These two protein chains interact to form a complex.

Sequence of the second protein:
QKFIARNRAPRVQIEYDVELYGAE

Residue-level contacts at the interface:
Residue A247 in the first protein interacts with residue Q20 in the second protein (closest heavy-atom distance 3.5 Å).
Residue Q236 in the first protein contacts residue Q20 in the second protein (closest heavy-atom distance 3.6 Å).
Residue R223 in the first protein interacts with residue Q20 in the second protein (closest heavy-atom distance 3.5 Å).
Residue L182 in the first protein interacts with residue E26 in the second protein (closest heavy-atom distance 2.9 Å).
Residue P153 in the first protein is in contact with residue F10 in the second protein (closest heavy-atom distance 3.9 Å).
Residue M66 in the first protein contacts residue A30 in the second protein (closest heavy-atom distance 3.6 Å).
Residue A129 in the first protein is in contact with residue F10 in the second protein (closest heavy-atom distance 3.5 Å).
Residue D127 in the first protein is in contact with residue K9 in the second protein (closest heavy-atom distance 3.0 Å).
Residue F126 in the first protein is in contact with residue I11 in the second protein (closest heavy-atom distance 3.5 Å).
Residue E4 in the first protein interacts with residue Y28 in the second protein (closest heavy-atom distance 2.6 Å).
Residue G231 in the first protein is in contact with residue R15 in the second protein (closest heavy-atom distance 3.4 Å).
Residue V240 in the first protein is in contact with residue A12 in the second protein (closest heavy-atom distance 3.6 Å).
Residue T225 in the first protein interacts with residue R18 in the second protein (closest heavy-atom distance 2.8 Å).
Residue I34 in the first protein is in contact with residue G29 in the second protein (closest heavy-atom distance 3.5 Å).
Residue S180 in the first protein is in contact with residue E26 in the second protein (closest heavy-atom distance 2.8 Å).
Residue K224 in the first protein is in contact with residue Q20 in the second protein (closest heavy-atom distance 3.7 Å).
Residue F35 in the first protein contacts residue Y28 in the second protein (closest heavy-atom distance 3.7 Å).
Residue P130 in the first protein interacts with residue F10 in the second protein (closest heavy-atom distance 3.4 Å).
Residue A178 in the first protein interacts with residue Y23 in the second protein (closest heavy-atom distance 3.8 Å).
Residue W143 in the first protein contacts residue K9 in the second protein (closest heavy-atom distance 3.6 Å).
Residue K224 in the first protein is in contact with residue R18 in the second protein (closest heavy-atom distance 3.3 Å).
Residue L182 in the first protein is in contact with residue V25 in the second protein (closest heavy-atom distance 3.8 Å).
Residue Q38 in the first protein is in contact with residue L27 in the second protein (closest heavy-atom distance 3.0 Å).
Residue S180 in the first protein interacts with residue V25 in the second protein (closest heavy-atom distance 3.6 Å).
Residue L238 in the first protein contacts residue R18 in the second protein (closest heavy-atom distance 3.8 Å).
Residue D250 in the first protein interacts with residue Y23 in the second protein (closest heavy-atom distance 2.6 Å).
Residue D242 in the first protein interacts with residue R13 in the second protein (closest heavy-atom distance 3.6 Å).
Residue T225 in the first protein interacts with residue P17 in the second protein (closest heavy-atom distance 3.4 Å).
Residue F126 in the first protein interacts with residue K9 in the second protein (closest heavy-atom distance 3.1 Å).
Residue P179 in the first protein interacts with residue Y23 in the second protein (closest heavy-atom distance 3.9 Å).
Residue T149 in the first protein interacts with residue R15 in the second protein (closest heavy-atom distance 3.8 Å).
Residue W227 in the first protein contacts residue R18 in the second protein (closest heavy-atom distance 3.4 Å).
Residue F126 in the first protein contacts residue F10 in the second protein (closest heavy-atom distance 3.6 Å).
Residue I34 in the first protein is in contact with residue A30 in the second protein (closest heavy-atom distance 3.6 Å).
Residue R252 in the first protein is in contact with residue Y23 in the second protein (closest heavy-atom distance 3.3 Å).
Residue R8 in the first protein interacts with residue D24 in the second protein (closest heavy-atom distance 2.9 Å).
Residue D250 in the first protein interacts with residue I21 in the second protein (closest heavy-atom distance 3.8 Å).
Residue R183 in the first protein is in contact with residue A30 in the second protein (closest heavy-atom distance 3.8 Å).
Residue E245 in the first protein interacts with residue R18 in the second protein (closest heavy-atom distance 2.7 Å).
Residue D181 in the first protein interacts with residue E26 in the second protein (closest heavy-atom distance 3.5 Å).
Residue I34 in the first protein interacts with residue L27 in the second protein (closest heavy-atom distance 3.9 Å).
Residue W143 in the first protein is in contact with residue I11 in the second protein (closest heavy-atom distance 3.6 Å).
Residue F35 in the first protein contacts residue L27 in the second protein (closest heavy-atom distance 3.2 Å).
Residue T31 in the first protein contacts residue Y28 in the second protein (closest heavy-atom distance 3.4 Å).
Residue D181 in the first protein contacts residue V25 in the second protein (closest heavy-atom distance 3.7 Å).
Residue L144 in the first protein contacts residue F10 in the second protein (closest heavy-atom distance 3.7 Å).
Residue R223 in the first protein interacts with residue E22 in the second protein (closest heavy-atom distance 3.5 Å).
Residue W227 in the first protein is in contact with residue A16 in the second protein (closest heavy-atom distance 3.8 Å).
Residue E4 in the first protein is in contact with residue L27 in the second protein (closest heavy-atom distance 3.5 Å).
Residue W143 in the first protein is in contact with residue F10 in the second protein (closest heavy-atom distance 3.3 Å).
Residue W143 in the first protein contacts residue Q8 in the second protein (closest heavy-atom distance 3.5 Å).
Residue T241 in the first protein contacts residue R13 in the second protein (closest heavy-atom distance 3.2 Å).
Residue A129 in the first protein contacts residue K9 in the second protein (closest heavy-atom distance 2.6 Å).
Residue R183 in the first protein is in contact with residue G29 in the second protein (closest heavy-atom distance 2.9 Å).
Residue F249 in the first protein contacts residue Y23 in the second protein (closest heavy-atom distance 3.3 Å).
Residue L7 in the first protein contacts residue L27 in the second protein (closest heavy-atom distance 3.5 Å).
Residue W227 in the first protein contacts residue R15 in the second protein (closest heavy-atom distance 3.4 Å).
Residue I34 in the first protein is in contact with residue Y28 in the second protein (closest heavy-atom distance 3.8 Å).
Residue A145 in the first protein interacts with residue F10 in the second protein (closest heavy-atom distance 3.6 Å).
Residue T225 in the first protein contacts residue Q20 in the second protein (closest heavy-atom distance 2.9 Å).

Sequence of the first protein:
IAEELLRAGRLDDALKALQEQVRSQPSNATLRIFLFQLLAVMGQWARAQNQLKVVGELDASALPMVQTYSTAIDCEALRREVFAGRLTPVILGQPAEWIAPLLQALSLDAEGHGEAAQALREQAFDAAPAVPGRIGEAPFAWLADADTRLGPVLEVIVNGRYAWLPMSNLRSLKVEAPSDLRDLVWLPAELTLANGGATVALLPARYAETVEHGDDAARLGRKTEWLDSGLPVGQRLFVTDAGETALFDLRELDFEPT